Interface contacts:
Residue H580 in chain A contacts residue W111 in chain B (closest heavy-atom distance 3.4 Å).
Residue F691 in chain A is in contact with residue Y145 in chain B (closest heavy-atom distance 3.4 Å).
Residue W552 in chain A contacts residue Y5 in chain B (closest heavy-atom distance 3.4 Å).
Residue W664 in chain A contacts residue W59 in chain B (closest heavy-atom distance 4.6 Å).
Residue M671 in chain A is in contact with residue H34 in chain B (closest heavy-atom distance 4.2 Å).
Residue P557 in chain A interacts with residue D146 in chain B (closest heavy-atom distance 3.7 Å).
Residue P665 in chain A is in contact with residue R36 in chain B (closest heavy-atom distance 2.9 Å).
Residue D666 in chain A interacts with residue C35 in chain B (closest heavy-atom distance 3.8 Å).
Residue A663 in chain A is in contact with residue V58 in chain B (closest heavy-atom distance 3.9 Å).
Residue V581 in chain A contacts residue W111 in chain B (closest heavy-atom distance 4.2 Å).
Residue E585 in chain A interacts with residue E100 in chain B (closest heavy-atom distance 3.5 Å).
Residue M671 in chain A interacts with residue W111 in chain B (closest heavy-atom distance 4.3 Å).
Residue L659 in chain A contacts residue F62 in chain B (closest heavy-atom distance 3.5 Å).
Residue P692 in chain A interacts with residue L141 in chain B (closest heavy-atom distance 3.2 Å).
Residue E550 in chain A interacts with residue H232 in chain B (closest heavy-atom distance 2.9 Å).
Residue A551 in chain A interacts with residue Y5 in chain B (closest heavy-atom distance 4.5 Å).
Residue D666 in chain A contacts residue W59 in chain B (closest heavy-atom distance 3.9 Å).
Residue T693 in chain A contacts residue L141 in chain B (closest heavy-atom distance 4.5 Å).
Residue F545 in chain A contacts residue R265 in chain B (closest heavy-atom distance 3.1 Å).
Residue R547 in chain A contacts residue E262 in chain B (closest heavy-atom distance 2.8 Å).
Residue T549 in chain A interacts with residue Y5 in chain B (closest heavy-atom distance 3.4 Å).
Residue E538 in chain A contacts residue R273 in chain B (closest heavy-atom distance 3.1 Å).
Residue Q541 in chain A interacts with residue L269 in chain B (closest heavy-atom distance 3.4 Å).
Residue E550 in chain A is in contact with residue F235 in chain B (closest heavy-atom distance 3.2 Å).
Residue P665 in chain A is in contact with residue H34 in chain B (closest heavy-atom distance 3.9 Å).
Residue S654 in chain A interacts with residue R101 in chain B (closest heavy-atom distance 3.1 Å).
Residue S576 in chain A interacts with residue W111 in chain B (closest heavy-atom distance 4.2 Å).
Residue P692 in chain A is in contact with residue Y145 in chain B (closest heavy-atom distance 3.2 Å).
Residue P665 in chain A is in contact with residue G37 in chain B (closest heavy-atom distance 3.2 Å).
Residue S588 in chain A interacts with residue E100 in chain B (closest heavy-atom distance 3.6 Å).
Residue S573 in chain A is in contact with residue W111 in chain B (closest heavy-atom distance 4.3 Å).
Residue G662 in chain A interacts with residue V58 in chain B (closest heavy-atom distance 4.5 Å).
Residue L659 in chain A interacts with residue V58 in chain B (closest heavy-atom distance 4.5 Å).
Residue Y558 in chain A interacts with residue E142 in chain B (closest heavy-atom distance 3.3 Å).
Residue K571 in chain A interacts with residue D148 in chain B (closest heavy-atom distance 3.9 Å).
Residue P665 in chain A is in contact with residue W59 in chain B (closest heavy-atom distance 2.8 Å).
Residue D694 in chain A interacts with residue L141 in chain B (closest heavy-atom distance 4.0 Å).
Residue L655 in chain A contacts residue F62 in chain B (closest heavy-atom distance 3.5 Å).
Residue A663 in chain A interacts with residue W59 in chain B (closest heavy-atom distance 4.3 Å).
Residue E585 in chain A is in contact with residue E104 in chain B (closest heavy-atom distance 2.8 Å).
Residue M671 in chain A is in contact with residue D112 in chain B (closest heavy-atom distance 3.1 Å).
Residue W664 in chain A interacts with residue V54 in chain B (closest heavy-atom distance 3.4 Å).
Residue Q541 in chain A interacts with residue R265 in chain B (closest heavy-atom distance 2.9 Å).
Residue M671 in chain A is in contact with residue C35 in chain B (closest heavy-atom distance 3.5 Å).
Residue K667 in chain A interacts with residue C35 in chain B (closest heavy-atom distance 3.5 Å).
Residue D666 in chain A is in contact with residue R36 in chain B (closest heavy-atom distance 4.6 Å).
Residue R684 in chain A is in contact with residue Y145 in chain B (closest heavy-atom distance 4.2 Å).
Residue F577 in chain A contacts residue W111 in chain B (closest heavy-atom distance 3.6 Å).
Residue L655 in chain A is in contact with residue R101 in chain B (closest heavy-atom distance 4.3 Å).
Residue F691 in chain A contacts residue D146 in chain B (closest heavy-atom distance 4.5 Å).
Residue Y558 in chain A is in contact with residue D146 in chain B (closest heavy-atom distance 3.5 Å).
Residue G662 in chain A interacts with residue W59 in chain B (closest heavy-atom distance 2.9 Å).
Residue M671 in chain A interacts with residue A108 in chain B (closest heavy-atom distance 4.1 Å).
Residue P665 in chain A interacts with residue C35 in chain B (closest heavy-atom distance 2.5 Å).
Residue K667 in chain A interacts with residue R36 in chain B (closest heavy-atom distance 3.5 Å).
Residue F545 in chain A interacts with residue L269 in chain B (closest heavy-atom distance 3.6 Å).
Residue H580 in chain A is in contact with residue K107 in chain B (closest heavy-atom distance 2.5 Å).
Residue V581 in chain A interacts with residue A108 in chain B (closest heavy-atom distance 3.7 Å).
Residue W552 in chain A interacts with residue R4 in chain B (closest heavy-atom distance 3.2 Å).
Residue L675 in chain A contacts residue W111 in chain B (closest heavy-atom distance 4.1 Å).

Sequence of chain A:
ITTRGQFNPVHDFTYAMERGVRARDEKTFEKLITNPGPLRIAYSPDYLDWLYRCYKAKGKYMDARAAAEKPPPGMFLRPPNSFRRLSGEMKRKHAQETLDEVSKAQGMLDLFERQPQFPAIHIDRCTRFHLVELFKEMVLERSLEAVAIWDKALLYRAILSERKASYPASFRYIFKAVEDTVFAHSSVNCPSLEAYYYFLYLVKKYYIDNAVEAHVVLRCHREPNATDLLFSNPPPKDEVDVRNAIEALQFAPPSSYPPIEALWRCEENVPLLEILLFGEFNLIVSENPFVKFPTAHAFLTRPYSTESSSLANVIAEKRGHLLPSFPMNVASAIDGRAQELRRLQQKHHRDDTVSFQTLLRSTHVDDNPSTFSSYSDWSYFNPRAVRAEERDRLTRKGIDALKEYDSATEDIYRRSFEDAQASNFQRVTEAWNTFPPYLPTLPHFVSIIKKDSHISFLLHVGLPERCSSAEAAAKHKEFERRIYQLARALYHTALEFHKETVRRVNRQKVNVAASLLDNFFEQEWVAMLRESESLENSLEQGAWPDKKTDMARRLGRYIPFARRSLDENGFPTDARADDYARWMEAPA

These two protein chains interact to form a complex.

Sequence of chain B:
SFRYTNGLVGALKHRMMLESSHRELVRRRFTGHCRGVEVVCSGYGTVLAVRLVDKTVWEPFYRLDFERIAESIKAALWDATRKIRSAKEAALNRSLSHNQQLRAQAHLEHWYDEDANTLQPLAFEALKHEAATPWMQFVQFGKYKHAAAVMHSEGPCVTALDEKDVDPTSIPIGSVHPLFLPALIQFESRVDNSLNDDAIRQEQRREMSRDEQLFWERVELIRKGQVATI